Interface contacts:
Residue I498 in protein 1 is in contact with residue L10 in protein 2 (closest heavy-atom distance 3.8 Å).
Residue T541 in protein 1 is in contact with residue M11 in protein 2 (closest heavy-atom distance 4.3 Å).
Residue F549 in protein 1 interacts with residue F21 in protein 2 (closest heavy-atom distance 4.1 Å).
Residue E548 in protein 1 contacts residue E18 in protein 2 (closest heavy-atom distance 4.0 Å).
Residue E552 in protein 1 is in contact with residue F21 in protein 2 (closest heavy-atom distance 3.3 Å).
Residue K514 in protein 1 is in contact with residue I20 in protein 2 (closest heavy-atom distance 3.9 Å).
Residue K499 in protein 1 is in contact with residue Q13 in protein 2 (closest heavy-atom distance 3.0 Å).
Residue T541 in protein 1 is in contact with residue I14 in protein 2 (closest heavy-atom distance 3.9 Å).
Residue F538 in protein 1 is in contact with residue L10 in protein 2 (closest heavy-atom distance 3.8 Å).
Residue F531 in protein 1 is in contact with residue V6 in protein 2 (closest heavy-atom distance 4.4 Å).
Residue F549 in protein 1 contacts residue F17 in protein 2 (closest heavy-atom distance 3.6 Å).
Residue T541 in protein 1 is in contact with residue E15 in protein 2 (closest heavy-atom distance 4.0 Å).
Residue L502 in protein 1 interacts with residue F17 in protein 2 (closest heavy-atom distance 3.7 Å).
Residue C505 in protein 1 contacts residue I20 in protein 2 (closest heavy-atom distance 3.3 Å).
Residue F538 in protein 1 is in contact with residue M11 in protein 2 (closest heavy-atom distance 3.6 Å).
Residue F538 in protein 1 contacts residue I14 in protein 2 (closest heavy-atom distance 3.3 Å).
Residue L502 in protein 1 is in contact with residue I14 in protein 2 (closest heavy-atom distance 4.1 Å).
Residue F531 in protein 1 is in contact with residue L10 in protein 2 (closest heavy-atom distance 4.9 Å).
Residue H554 in protein 1 interacts with residue F21 in protein 2 (closest heavy-atom distance 5.0 Å).
Residue A518 in protein 1 interacts with residue F17 in protein 2 (closest heavy-atom distance 4.2 Å).
Residue A515 in protein 1 interacts with residue F21 in protein 2 (closest heavy-atom distance 4.6 Å).
Residue L502 in protein 1 interacts with residue L10 in protein 2 (closest heavy-atom distance 4.0 Å).
Residue V557 in protein 1 is in contact with residue F21 in protein 2 (closest heavy-atom distance 4.0 Å).
Residue F538 in protein 1 contacts residue V6 in protein 2 (closest heavy-atom distance 4.9 Å).
Residue K499 in protein 1 is in contact with residue L10 in protein 2 (closest heavy-atom distance 4.1 Å).
Residue A518 in protein 1 contacts residue F21 in protein 2 (closest heavy-atom distance 4.9 Å).
Residue K514 in protein 1 is in contact with residue F21 in protein 2 (closest heavy-atom distance 4.5 Å).
Residue N537 in protein 1 interacts with residue M11 in protein 2 (closest heavy-atom distance 4.0 Å).
Residue C505 in protein 1 is in contact with residue F17 in protein 2 (closest heavy-atom distance 4.5 Å).
Residue K499 in protein 1 interacts with residue E9 in protein 2 (closest heavy-atom distance 4.5 Å).
Residue G503 in protein 1 interacts with residue Q13 in protein 2 (closest heavy-atom distance 4.4 Å).
Residue L502 in protein 1 is in contact with residue Q13 in protein 2 (closest heavy-atom distance 4.0 Å).
Residue L544 in protein 1 contacts residue E18 in protein 2 (closest heavy-atom distance 4.8 Å).
Residue V495 in protein 1 is in contact with residue L10 in protein 2 (closest heavy-atom distance 3.9 Å).
Residue A545 in protein 1 is in contact with residue F17 in protein 2 (closest heavy-atom distance 4.2 Å).
Residue I521 in protein 1 interacts with residue F17 in protein 2 (closest heavy-atom distance 3.8 Å).
Residue K511 in protein 1 contacts residue F21 in protein 2 (closest heavy-atom distance 4.2 Å).
Residue A545 in protein 1 contacts residue E18 in protein 2 (closest heavy-atom distance 4.2 Å).
Residue F549 in protein 1 is in contact with residue I20 in protein 2 (closest heavy-atom distance 3.7 Å).
Residue V542 in protein 1 contacts residue I14 in protein 2 (closest heavy-atom distance 3.9 Å).
Residue F549 in protein 1 is in contact with residue E18 in protein 2 (closest heavy-atom distance 4.2 Å).
Residue H535 in protein 1 interacts with residue V6 in protein 2 (closest heavy-atom distance 3.4 Å).
Residue M522 in protein 1 interacts with residue F17 in protein 2 (closest heavy-atom distance 3.5 Å).
Residue V495 in protein 1 contacts residue P7 in protein 2 (closest heavy-atom distance 3.8 Å).

Sequence of protein 2:
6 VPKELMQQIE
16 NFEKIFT

These two protein chains interact to form a complex.

Sequence of protein 1:
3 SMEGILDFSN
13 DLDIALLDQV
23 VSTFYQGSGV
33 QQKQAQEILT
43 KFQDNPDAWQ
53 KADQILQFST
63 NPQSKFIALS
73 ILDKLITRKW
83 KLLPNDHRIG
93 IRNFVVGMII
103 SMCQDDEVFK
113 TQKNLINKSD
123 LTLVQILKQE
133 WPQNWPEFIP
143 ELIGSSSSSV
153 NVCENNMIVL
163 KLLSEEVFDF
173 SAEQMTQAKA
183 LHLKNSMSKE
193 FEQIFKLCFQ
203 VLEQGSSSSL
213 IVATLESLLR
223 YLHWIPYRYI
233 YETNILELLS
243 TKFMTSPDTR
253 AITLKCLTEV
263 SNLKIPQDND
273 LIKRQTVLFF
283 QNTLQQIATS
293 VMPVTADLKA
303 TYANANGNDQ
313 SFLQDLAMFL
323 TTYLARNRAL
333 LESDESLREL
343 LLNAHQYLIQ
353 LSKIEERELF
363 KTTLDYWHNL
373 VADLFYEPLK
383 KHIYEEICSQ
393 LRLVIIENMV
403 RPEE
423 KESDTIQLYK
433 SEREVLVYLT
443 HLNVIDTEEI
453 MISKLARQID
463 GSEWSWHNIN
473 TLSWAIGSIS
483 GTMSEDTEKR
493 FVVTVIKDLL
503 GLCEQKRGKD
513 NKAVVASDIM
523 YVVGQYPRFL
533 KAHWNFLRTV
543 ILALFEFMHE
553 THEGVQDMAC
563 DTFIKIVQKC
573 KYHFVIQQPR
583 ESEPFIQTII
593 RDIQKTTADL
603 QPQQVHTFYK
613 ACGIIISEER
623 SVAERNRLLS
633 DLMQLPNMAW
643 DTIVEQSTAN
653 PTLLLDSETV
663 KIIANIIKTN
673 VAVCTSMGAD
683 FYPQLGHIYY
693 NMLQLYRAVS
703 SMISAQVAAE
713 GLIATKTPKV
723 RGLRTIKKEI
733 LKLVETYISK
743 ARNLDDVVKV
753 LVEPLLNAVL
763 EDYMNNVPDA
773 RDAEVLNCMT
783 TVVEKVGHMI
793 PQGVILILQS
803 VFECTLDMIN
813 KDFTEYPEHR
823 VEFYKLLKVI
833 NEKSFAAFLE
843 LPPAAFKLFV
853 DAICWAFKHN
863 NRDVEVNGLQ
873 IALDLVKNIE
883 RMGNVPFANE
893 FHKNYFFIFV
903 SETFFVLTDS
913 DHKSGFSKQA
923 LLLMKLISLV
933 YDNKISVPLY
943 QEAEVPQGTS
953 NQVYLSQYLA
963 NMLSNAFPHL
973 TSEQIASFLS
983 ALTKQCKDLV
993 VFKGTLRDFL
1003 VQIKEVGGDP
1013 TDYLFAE